Sequence of the second protein:
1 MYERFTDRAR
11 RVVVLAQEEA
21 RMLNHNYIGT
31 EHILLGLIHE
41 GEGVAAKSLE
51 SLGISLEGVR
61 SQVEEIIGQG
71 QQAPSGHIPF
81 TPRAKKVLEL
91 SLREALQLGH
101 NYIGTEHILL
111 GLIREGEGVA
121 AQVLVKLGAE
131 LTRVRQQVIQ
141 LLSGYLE

Interface contacts:
Residue K85 in the second protein contacts residue A3 in the first protein (closest heavy-atom distance 4.9 Å).
Residue I28 in the second protein contacts residue V5 in the first protein (closest heavy-atom distance 3.9 Å).
Residue P79 in the second protein is in contact with residue A3 in the first protein (closest heavy-atom distance 3.5 Å).
Residue I78 in the second protein is in contact with residue V5 in the first protein (closest heavy-atom distance 5.0 Å).
Residue Q17 in the second protein is in contact with residue V5 in the first protein (closest heavy-atom distance 3.7 Å).
Residue Y2 in the second protein is in contact with residue V5 in the first protein (closest heavy-atom distance 4.7 Å).
Residue F80 in the second protein contacts residue V5 in the first protein (closest heavy-atom distance 4.0 Å).
Residue V14 in the second protein contacts residue V5 in the first protein (closest heavy-atom distance 3.9 Å).
Residue I78 in the second protein is in contact with residue A3 in the first protein (closest heavy-atom distance 4.5 Å).
Residue H77 in the second protein is in contact with residue V5 in the first protein (closest heavy-atom distance 3.9 Å).
Residue V13 in the second protein interacts with residue V5 in the first protein (closest heavy-atom distance 3.9 Å).
Residue F80 in the second protein contacts residue A3 in the first protein (closest heavy-atom distance 3.1 Å).

This data describes a binding interaction between two proteins.

Sequence of the first protein:
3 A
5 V